These two protein chains interact to form a complex.

Contacts between the two chains:
Residue W99 in chain A interacts with residue E53 in chain B (closest heavy-atom distance 3.7 Å).
Residue H100 in chain A is in contact with residue E53 in chain B (closest heavy-atom distance 4.1 Å).
Residue F39 in chain A is in contact with residue L79 in chain B (closest heavy-atom distance 4.6 Å).
Residue N96 in chain A is in contact with residue D66 in chain B (closest heavy-atom distance 3.9 Å).
Residue W99 in chain A is in contact with residue G55 in chain B (closest heavy-atom distance 3.7 Å).
Residue A139 in chain A contacts residue V87 in chain B (closest heavy-atom distance 4.8 Å).
Residue A136 in chain A contacts residue V87 in chain B (closest heavy-atom distance 4.4 Å).
Residue F81 in chain A contacts residue T72 in chain B (closest heavy-atom distance 4.0 Å).
Residue F81 in chain A contacts residue G69 in chain B (closest heavy-atom distance 4.7 Å).
Residue G31 in chain A interacts with residue N58 in chain B (closest heavy-atom distance 4.1 Å).
Residue K128 in chain A interacts with residue A76 in chain B (closest heavy-atom distance 3.4 Å).
Residue S114 in chain A interacts with residue G56 in chain B (closest heavy-atom distance 4.8 Å).
Residue A139 in chain A is in contact with residue L90 in chain B (closest heavy-atom distance 3.5 Å).
Residue F93 in chain A interacts with residue Y70 in chain B (closest heavy-atom distance 4.8 Å).
Residue G132 in chain A contacts residue I83 in chain B (closest heavy-atom distance 3.6 Å).
Residue K128 in chain A contacts residue F80 in chain B (closest heavy-atom distance 3.3 Å).
Residue L118 in chain A is in contact with residue V54 in chain B (closest heavy-atom distance 4.3 Å).
Residue L82 in chain A contacts residue L73 in chain B (closest heavy-atom distance 3.7 Å).
Residue H32 in chain A contacts residue G56 in chain B (closest heavy-atom distance 4.1 Å).
Residue E74 in chain A interacts with residue F80 in chain B (closest heavy-atom distance 3.3 Å).
Residue A136 in chain A contacts residue I83 in chain B (closest heavy-atom distance 3.7 Å).
Residue G37 in chain A is in contact with residue T61 in chain B (closest heavy-atom distance 4.6 Å).
Residue G36 in chain A contacts residue T61 in chain B (closest heavy-atom distance 4.1 Å).
Residue W99 in chain A contacts residue V54 in chain B (closest heavy-atom distance 3.1 Å).
Residue P109 in chain A interacts with residue G56 in chain B (closest heavy-atom distance 4.5 Å).
Residue F94 in chain A contacts residue Y70 in chain B (closest heavy-atom distance 4.0 Å).
Residue W99 in chain A is in contact with residue E52 in chain B (closest heavy-atom distance 4.6 Å).
Residue A115 in chain A contacts residue V54 in chain B (closest heavy-atom distance 4.5 Å).
Residue F94 in chain A interacts with residue G69 in chain B (closest heavy-atom distance 3.6 Å).
Residue L33 in chain A interacts with residue N58 in chain B (closest heavy-atom distance 4.6 Å).
Residue E74 in chain A interacts with residue I83 in chain B (closest heavy-atom distance 3.4 Å).
Residue V129 in chain A interacts with residue L79 in chain B (closest heavy-atom distance 4.3 Å).
Residue A115 in chain A is in contact with residue G55 in chain B (closest heavy-atom distance 3.3 Å).
Residue A115 in chain A interacts with residue G56 in chain B (closest heavy-atom distance 4.2 Å).
Residue P109 in chain A is in contact with residue G55 in chain B (closest heavy-atom distance 4.6 Å).
Residue L118 in chain A is in contact with residue F65 in chain B (closest heavy-atom distance 4.3 Å).
Residue F117 in chain A interacts with residue F65 in chain B (closest heavy-atom distance 4.7 Å).
Residue N122 in chain A contacts residue F65 in chain B (closest heavy-atom distance 3.4 Å).
Residue F94 in chain A interacts with residue D66 in chain B (closest heavy-atom distance 4.3 Å).
Residue G116 in chain A is in contact with residue V54 in chain B (closest heavy-atom distance 4.5 Å).
Residue F81 in chain A contacts residue F65 in chain B (closest heavy-atom distance 4.1 Å).
Residue T34 in chain A contacts residue N58 in chain B (closest heavy-atom distance 4.0 Å).
Residue M121 in chain A contacts residue F65 in chain B (closest heavy-atom distance 3.7 Å).
Residue F143 in chain A interacts with residue L90 in chain B (closest heavy-atom distance 3.7 Å).
Residue S135 in chain A is in contact with residue V87 in chain B (closest heavy-atom distance 3.9 Å).
Residue S135 in chain A interacts with residue I83 in chain B (closest heavy-atom distance 4.2 Å).
Residue N96 in chain A contacts residue V54 in chain B (closest heavy-atom distance 4.2 Å).
Residue L133 in chain A contacts residue I83 in chain B (closest heavy-atom distance 4.7 Å).
Residue H32 in chain A is in contact with residue N58 in chain B (closest heavy-atom distance 2.9 Å).
Residue H32 in chain A contacts residue T57 in chain B (closest heavy-atom distance 3.3 Å).
Residue H32 in chain A is in contact with residue T61 in chain B (closest heavy-atom distance 4.7 Å).
Residue P109 in chain A contacts residue T57 in chain B (closest heavy-atom distance 4.7 Å).
Residue V125 in chain A is in contact with residue F65 in chain B (closest heavy-atom distance 4.6 Å).
Residue F81 in chain A is in contact with residue L73 in chain B (closest heavy-atom distance 3.6 Å).
Residue G38 in chain A is in contact with residue F65 in chain B (closest heavy-atom distance 4.8 Å).
Residue L33 in chain A contacts residue T57 in chain B (closest heavy-atom distance 3.8 Å).
Residue L140 in chain A is in contact with residue L90 in chain B (closest heavy-atom distance 3.8 Å).
Residue G31 in chain A is in contact with residue T61 in chain B (closest heavy-atom distance 2.8 Å).
Residue W99 in chain A is in contact with residue I51 in chain B (closest heavy-atom distance 4.7 Å).
Residue L118 in chain A interacts with residue T61 in chain B (closest heavy-atom distance 3.4 Å).

Sequence of chain A:
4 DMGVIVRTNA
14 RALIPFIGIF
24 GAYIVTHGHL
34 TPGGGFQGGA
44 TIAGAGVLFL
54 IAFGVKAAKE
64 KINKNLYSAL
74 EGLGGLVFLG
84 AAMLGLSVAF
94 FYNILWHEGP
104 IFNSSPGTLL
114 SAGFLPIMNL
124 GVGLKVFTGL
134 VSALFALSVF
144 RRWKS

Sequence of chain B:
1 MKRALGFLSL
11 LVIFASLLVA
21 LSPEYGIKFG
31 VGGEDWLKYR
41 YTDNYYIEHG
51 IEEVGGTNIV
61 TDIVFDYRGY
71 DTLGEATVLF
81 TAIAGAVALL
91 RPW